Sequence of the first protein:
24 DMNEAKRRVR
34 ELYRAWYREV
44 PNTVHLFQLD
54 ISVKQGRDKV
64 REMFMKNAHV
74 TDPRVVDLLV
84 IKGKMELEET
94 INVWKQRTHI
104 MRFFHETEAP

Sequence of the second protein:
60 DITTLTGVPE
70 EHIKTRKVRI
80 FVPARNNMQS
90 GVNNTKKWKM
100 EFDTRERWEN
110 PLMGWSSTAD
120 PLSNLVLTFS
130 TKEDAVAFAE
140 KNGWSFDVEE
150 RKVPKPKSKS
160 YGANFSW

Residue-level contacts at the interface:
Residue T63 in the second protein interacts with residue N70 in the first protein (closest heavy-atom distance 4.8 Å).

This data describes a binding interaction between two proteins.